Sequence of the second protein:
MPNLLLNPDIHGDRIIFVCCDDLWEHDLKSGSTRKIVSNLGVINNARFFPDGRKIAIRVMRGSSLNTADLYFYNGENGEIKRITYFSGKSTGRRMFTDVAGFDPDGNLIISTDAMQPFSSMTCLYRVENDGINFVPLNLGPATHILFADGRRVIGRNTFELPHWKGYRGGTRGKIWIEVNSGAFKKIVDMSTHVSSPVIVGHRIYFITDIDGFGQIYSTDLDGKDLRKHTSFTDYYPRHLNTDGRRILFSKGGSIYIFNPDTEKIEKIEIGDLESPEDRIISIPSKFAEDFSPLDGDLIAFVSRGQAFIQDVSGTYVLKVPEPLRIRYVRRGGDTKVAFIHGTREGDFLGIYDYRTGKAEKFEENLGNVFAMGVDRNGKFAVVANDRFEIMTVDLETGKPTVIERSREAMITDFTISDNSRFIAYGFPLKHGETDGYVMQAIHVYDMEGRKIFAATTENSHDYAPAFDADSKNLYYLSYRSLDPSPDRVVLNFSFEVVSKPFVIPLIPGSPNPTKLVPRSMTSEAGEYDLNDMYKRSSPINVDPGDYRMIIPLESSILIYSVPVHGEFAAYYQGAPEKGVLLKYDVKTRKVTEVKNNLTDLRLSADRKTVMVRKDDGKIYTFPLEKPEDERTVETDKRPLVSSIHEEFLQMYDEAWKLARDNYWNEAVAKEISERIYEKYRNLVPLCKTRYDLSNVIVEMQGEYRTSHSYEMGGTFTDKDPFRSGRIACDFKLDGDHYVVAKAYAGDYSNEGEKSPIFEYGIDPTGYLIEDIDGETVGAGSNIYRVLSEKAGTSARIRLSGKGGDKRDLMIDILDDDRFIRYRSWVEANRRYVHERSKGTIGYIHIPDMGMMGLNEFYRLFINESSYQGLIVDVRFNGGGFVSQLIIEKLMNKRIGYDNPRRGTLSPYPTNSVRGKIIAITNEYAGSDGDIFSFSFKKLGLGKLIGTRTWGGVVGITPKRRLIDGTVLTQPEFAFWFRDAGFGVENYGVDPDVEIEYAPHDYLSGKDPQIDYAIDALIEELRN

This data describes a binding interaction between two proteins.

Sequence of the first protein:
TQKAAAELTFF

Contacts between the two chains:
Residue R526 in the second protein is in contact with residue A6 in the first protein (closest heavy-atom distance 4.2 Å).
Residue D936 in the second protein is in contact with residue T11 in the first protein (closest heavy-atom distance 3.7 Å).
Residue D936 in the second protein is in contact with residue F13 in the first protein (closest heavy-atom distance 4.0 Å).
Residue L529 in the second protein interacts with residue L10 in the first protein (closest heavy-atom distance 4.7 Å).